The following describes two proteins that form a bound complex.

Sequence of protein 2:
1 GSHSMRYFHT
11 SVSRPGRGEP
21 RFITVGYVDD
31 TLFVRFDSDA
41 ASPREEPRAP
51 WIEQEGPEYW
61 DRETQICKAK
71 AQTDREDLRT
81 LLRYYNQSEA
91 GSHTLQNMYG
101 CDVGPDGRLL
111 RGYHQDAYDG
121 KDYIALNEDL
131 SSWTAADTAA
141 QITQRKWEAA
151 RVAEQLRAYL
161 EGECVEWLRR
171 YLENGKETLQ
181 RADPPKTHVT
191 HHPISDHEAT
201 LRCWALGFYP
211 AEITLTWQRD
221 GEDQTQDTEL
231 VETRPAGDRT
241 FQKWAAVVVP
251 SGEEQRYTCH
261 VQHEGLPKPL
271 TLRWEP

Interface contacts:
Residue W147 in protein 2 interacts with residue R13 in protein 1 (closest heavy-atom distance 3.0 Å).
Residue T143 in protein 2 is in contact with residue M14 in protein 1 (closest heavy-atom distance 2.7 Å).
Residue T80 in protein 2 contacts residue M14 in protein 1 (closest heavy-atom distance 3.7 Å).
Residue M5 in protein 2 contacts residue K1 in protein 1 (closest heavy-atom distance 4.0 Å).
Residue V152 in protein 2 contacts residue W3 in protein 1 (closest heavy-atom distance 4.2 Å).
Residue T143 in protein 2 is in contact with residue R13 in protein 1 (closest heavy-atom distance 4.6 Å).
Residue Y99 in protein 2 is in contact with residue R2 in protein 1 (closest heavy-atom distance 3.4 Å).
Residue E45 in protein 2 interacts with residue R2 in protein 1 (closest heavy-atom distance 2.8 Å).
Residue V152 in protein 2 is in contact with residue V12 in protein 1 (closest heavy-atom distance 3.6 Å).
Residue L95 in protein 2 is in contact with residue M14 in protein 1 (closest heavy-atom distance 4.0 Å).
Residue Y7 in protein 2 contacts residue R2 in protein 1 (closest heavy-atom distance 3.5 Å).
Residue Q155 in protein 2 contacts residue W3 in protein 1 (closest heavy-atom distance 4.0 Å).
Residue W167 in protein 2 interacts with residue K1 in protein 1 (closest heavy-atom distance 3.4 Å).
Residue Y84 in protein 2 interacts with residue M14 in protein 1 (closest heavy-atom distance 2.9 Å).
Residue G26 in protein 2 is in contact with residue R2 in protein 1 (closest heavy-atom distance 4.6 Å).
Residue R62 in protein 2 interacts with residue K1 in protein 1 (closest heavy-atom distance 3.2 Å).
Residue Y59 in protein 2 interacts with residue K1 in protein 1 (closest heavy-atom distance 4.1 Å).
Residue R62 in protein 2 interacts with residue R2 in protein 1 (closest heavy-atom distance 3.2 Å).
Residue I66 in protein 2 is in contact with residue W3 in protein 1 (closest heavy-atom distance 3.7 Å).
Residue W147 in protein 2 interacts with residue M14 in protein 1 (closest heavy-atom distance 4.1 Å).
Residue K146 in protein 2 is in contact with residue M14 in protein 1 (closest heavy-atom distance 3.1 Å).
Residue H114 in protein 2 is in contact with residue W3 in protein 1 (closest heavy-atom distance 3.8 Å).
Residue V152 in protein 2 is in contact with residue I5 in protein 1 (closest heavy-atom distance 4.6 Å).
Residue Y159 in protein 2 interacts with residue W3 in protein 1 (closest heavy-atom distance 3.5 Å).
Residue K146 in protein 2 interacts with residue R13 in protein 1 (closest heavy-atom distance 4.1 Å).
Residue Y159 in protein 2 interacts with residue K1 in protein 1 (closest heavy-atom distance 2.6 Å).
Residue I142 in protein 2 contacts residue M14 in protein 1 (closest heavy-atom distance 4.8 Å).
Residue A69 in protein 2 contacts residue I4 in protein 1 (closest heavy-atom distance 3.9 Å).
Residue T73 in protein 2 contacts residue V12 in protein 1 (closest heavy-atom distance 4.7 Å).
Residue R62 in protein 2 is in contact with residue I4 in protein 1 (closest heavy-atom distance 4.5 Å).
Residue L81 in protein 2 interacts with residue M14 in protein 1 (closest heavy-atom distance 4.0 Å).
Residue V34 in protein 2 contacts residue R2 in protein 1 (closest heavy-atom distance 4.3 Å).
Residue Q155 in protein 2 is in contact with residue I5 in protein 1 (closest heavy-atom distance 3.6 Å).
Residue Y123 in protein 2 interacts with residue M14 in protein 1 (closest heavy-atom distance 3.9 Å).
Residue T73 in protein 2 contacts residue I11 in protein 1 (closest heavy-atom distance 4.2 Å).
Residue Y7 in protein 2 contacts residue K1 in protein 1 (closest heavy-atom distance 2.6 Å).
Residue E63 in protein 2 interacts with residue K1 in protein 1 (closest heavy-atom distance 3.9 Å).
Residue I66 in protein 2 contacts residue R2 in protein 1 (closest heavy-atom distance 4.0 Å).
Residue Y171 in protein 2 contacts residue K1 in protein 1 (closest heavy-atom distance 2.7 Å).
Residue D77 in protein 2 contacts residue M14 in protein 1 (closest heavy-atom distance 3.1 Å).
Residue I124 in protein 2 interacts with residue M14 in protein 1 (closest heavy-atom distance 4.8 Å).
Residue D116 in protein 2 contacts residue M14 in protein 1 (closest heavy-atom distance 3.4 Å).
Residue Y99 in protein 2 interacts with residue W3 in protein 1 (closest heavy-atom distance 2.8 Å).
Residue C67 in protein 2 is in contact with residue R2 in protein 1 (closest heavy-atom distance 3.5 Å).
Residue F33 in protein 2 contacts residue K1 in protein 1 (closest heavy-atom distance 4.9 Å).
Residue E163 in protein 2 is in contact with residue K1 in protein 1 (closest heavy-atom distance 3.0 Å).
Residue E63 in protein 2 is in contact with residue R2 in protein 1 (closest heavy-atom distance 3.0 Å).
Residue L156 in protein 2 interacts with residue W3 in protein 1 (closest heavy-atom distance 3.7 Å).
Residue D77 in protein 2 is in contact with residue V12 in protein 1 (closest heavy-atom distance 4.8 Å).
Residue W147 in protein 2 interacts with residue V12 in protein 1 (closest heavy-atom distance 3.1 Å).
Residue Q155 in protein 2 is in contact with residue L6 in protein 1 (closest heavy-atom distance 3.2 Å).
Residue T24 in protein 2 contacts residue R2 in protein 1 (closest heavy-atom distance 3.0 Å).
Residue V25 in protein 2 interacts with residue R2 in protein 1 (closest heavy-atom distance 4.3 Å).
Residue D77 in protein 2 interacts with residue R13 in protein 1 (closest heavy-atom distance 3.8 Å).
Residue I66 in protein 2 contacts residue I4 in protein 1 (closest heavy-atom distance 4.0 Å).
Residue E76 in protein 2 contacts residue R13 in protein 1 (closest heavy-atom distance 3.4 Å).
Residue Y159 in protein 2 interacts with residue R2 in protein 1 (closest heavy-atom distance 3.9 Å).
Residue H9 in protein 2 contacts residue R2 in protein 1 (closest heavy-atom distance 3.3 Å).
Residue E163 in protein 2 contacts residue R2 in protein 1 (closest heavy-atom distance 4.7 Å).
Residue R62 in protein 2 is in contact with residue L6 in protein 1 (closest heavy-atom distance 4.9 Å).

Sequence of protein 1:
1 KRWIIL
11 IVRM